Sequence of chain B:
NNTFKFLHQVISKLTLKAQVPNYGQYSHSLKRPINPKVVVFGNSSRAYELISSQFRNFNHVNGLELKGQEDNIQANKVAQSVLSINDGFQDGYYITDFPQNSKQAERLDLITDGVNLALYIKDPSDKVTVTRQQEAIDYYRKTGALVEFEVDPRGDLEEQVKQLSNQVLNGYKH

Sequence of chain A:
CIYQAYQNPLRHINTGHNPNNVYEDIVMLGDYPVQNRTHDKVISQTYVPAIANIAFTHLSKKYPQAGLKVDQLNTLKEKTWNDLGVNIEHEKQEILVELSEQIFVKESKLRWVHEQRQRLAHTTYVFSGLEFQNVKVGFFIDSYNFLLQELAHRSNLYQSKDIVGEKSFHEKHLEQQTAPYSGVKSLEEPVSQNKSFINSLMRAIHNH

These two protein chains interact to form a complex.

Contacts between the two chains:
Residue E194 in chain A interacts with residue H29 in chain B (closest heavy-atom distance 3.6 Å).
Residue F127 in chain A interacts with residue T144 in chain B (closest heavy-atom distance 4.0 Å).
Residue E194 in chain A interacts with residue Q26 in chain B (closest heavy-atom distance 3.4 Å).
Residue S191 in chain A is in contact with residue Q26 in chain B (closest heavy-atom distance 2.2 Å).
Residue V187 in chain A interacts with residue N171 in chain B (closest heavy-atom distance 3.6 Å).
Residue R177 in chain A contacts residue S13 in chain B (closest heavy-atom distance 3.2 Å).
Residue L180 in chain A interacts with residue S28 in chain B (closest heavy-atom distance 4.0 Å).
Residue V187 in chain A interacts with residue K32 in chain B (closest heavy-atom distance 3.4 Å).
Residue H137 in chain A contacts residue D114 in chain B (closest heavy-atom distance 3.1 Å).
Residue L180 in chain A is in contact with residue Y24 in chain B (closest heavy-atom distance 3.7 Å).
Residue K184 in chain A contacts residue K174 in chain B (closest heavy-atom distance 3.3 Å).
Residue K184 in chain A is in contact with residue K32 in chain B (closest heavy-atom distance 3.7 Å).
Residue E194 in chain A is in contact with residue S30 in chain B (closest heavy-atom distance 2.5 Å).
Residue R177 in chain A contacts residue H9 in chain B (closest heavy-atom distance 3.9 Å).
Residue H193 in chain A is in contact with residue Y27 in chain B (closest heavy-atom distance 3.6 Å).
Residue R134 in chain A interacts with residue V116 in chain B (closest heavy-atom distance 3.9 Å).
Residue K132 in chain A interacts with residue L170 in chain B (closest heavy-atom distance 4.0 Å).
Residue K132 in chain A interacts with residue K174 in chain B (closest heavy-atom distance 3.6 Å).
Residue T61 in chain A contacts residue N3 in chain B (closest heavy-atom distance 3.3 Å).
Residue W135 in chain A interacts with residue Y140 in chain B (closest heavy-atom distance 3.4 Å).
Residue Y181 in chain A interacts with residue K14 in chain B (closest heavy-atom distance 4.1 Å).
Residue K132 in chain A interacts with residue H175 in chain B (closest heavy-atom distance 2.6 Å).
Residue L180 in chain A is in contact with residue L31 in chain B (closest heavy-atom distance 3.7 Å).
Residue K132 in chain A contacts residue K32 in chain B (closest heavy-atom distance 2.4 Å).
Residue Y181 in chain A is in contact with residue S13 in chain B (closest heavy-atom distance 3.1 Å).
Residue E194 in chain A is in contact with residue S28 in chain B (closest heavy-atom distance 4.1 Å).
Residue R134 in chain A is in contact with residue K174 in chain B (closest heavy-atom distance 3.6 Å).
Residue I186 in chain A contacts residue K32 in chain B (closest heavy-atom distance 3.4 Å).
Residue R134 in chain A is in contact with residue G115 in chain B (closest heavy-atom distance 2.8 Å).
Residue L133 in chain A contacts residue H175 in chain B (closest heavy-atom distance 4.1 Å).
Residue S131 in chain A is in contact with residue K174 in chain B (closest heavy-atom distance 3.2 Å).
Residue K129 in chain A interacts with residue K174 in chain B (closest heavy-atom distance 3.8 Å).
Residue D185 in chain A interacts with residue N171 in chain B (closest heavy-atom distance 3.6 Å).
Residue Y181 in chain A is in contact with residue L17 in chain B (closest heavy-atom distance 3.6 Å).
Residue V187 in chain A is in contact with residue H29 in chain B (closest heavy-atom distance 3.2 Å).
Residue R134 in chain A is in contact with residue N117 in chain B (closest heavy-atom distance 3.9 Å).
Residue E194 in chain A is in contact with residue Y27 in chain B (closest heavy-atom distance 3.3 Å).
Residue V136 in chain A is in contact with residue D114 in chain B (closest heavy-atom distance 3.9 Å).
Residue F127 in chain A is in contact with residue K143 in chain B (closest heavy-atom distance 3.6 Å).
Residue K132 in chain A is in contact with residue Y173 in chain B (closest heavy-atom distance 2.9 Å).
Residue H193 in chain A interacts with residue Q26 in chain B (closest heavy-atom distance 4.0 Å).
Residue R134 in chain A is in contact with residue T113 in chain B (closest heavy-atom distance 3.1 Å).
Residue K184 in chain A is in contact with residue N171 in chain B (closest heavy-atom distance 3.3 Å).
Residue D63 in chain A interacts with residue N3 in chain B (closest heavy-atom distance 3.3 Å).
Residue W135 in chain A contacts residue T144 in chain B (closest heavy-atom distance 3.9 Å).
Residue K129 in chain A contacts residue G145 in chain B (closest heavy-atom distance 3.7 Å).
Residue H137 in chain A is in contact with residue H175 in chain B (closest heavy-atom distance 3.7 Å).
Residue R177 in chain A is in contact with residue L17 in chain B (closest heavy-atom distance 4.1 Å).
Residue V136 in chain A is in contact with residue D110 in chain B (closest heavy-atom distance 4.1 Å).
Residue V187 in chain A contacts residue N167 in chain B (closest heavy-atom distance 3.8 Å).
Residue R134 in chain A contacts residue K38 in chain B (closest heavy-atom distance 3.0 Å).
Residue K190 in chain A is in contact with residue H29 in chain B (closest heavy-atom distance 3.5 Å).
Residue L180 in chain A contacts residue L17 in chain B (closest heavy-atom distance 4.0 Å).
Residue Q182 in chain A is in contact with residue S28 in chain B (closest heavy-atom distance 3.0 Å).
Residue R134 in chain A interacts with residue D114 in chain B (closest heavy-atom distance 3.5 Å).
Residue G188 in chain A interacts with residue H29 in chain B (closest heavy-atom distance 3.9 Å).
Residue R134 in chain A interacts with residue H175 in chain B (closest heavy-atom distance 3.3 Å).
Residue W135 in chain A contacts residue D110 in chain B (closest heavy-atom distance 3.0 Å).
Residue E173 in chain A is in contact with residue H9 in chain B (closest heavy-atom distance 3.8 Å).
Residue F169 in chain A is in contact with residue H9 in chain B (closest heavy-atom distance 3.3 Å).